Sequence of protein 1:
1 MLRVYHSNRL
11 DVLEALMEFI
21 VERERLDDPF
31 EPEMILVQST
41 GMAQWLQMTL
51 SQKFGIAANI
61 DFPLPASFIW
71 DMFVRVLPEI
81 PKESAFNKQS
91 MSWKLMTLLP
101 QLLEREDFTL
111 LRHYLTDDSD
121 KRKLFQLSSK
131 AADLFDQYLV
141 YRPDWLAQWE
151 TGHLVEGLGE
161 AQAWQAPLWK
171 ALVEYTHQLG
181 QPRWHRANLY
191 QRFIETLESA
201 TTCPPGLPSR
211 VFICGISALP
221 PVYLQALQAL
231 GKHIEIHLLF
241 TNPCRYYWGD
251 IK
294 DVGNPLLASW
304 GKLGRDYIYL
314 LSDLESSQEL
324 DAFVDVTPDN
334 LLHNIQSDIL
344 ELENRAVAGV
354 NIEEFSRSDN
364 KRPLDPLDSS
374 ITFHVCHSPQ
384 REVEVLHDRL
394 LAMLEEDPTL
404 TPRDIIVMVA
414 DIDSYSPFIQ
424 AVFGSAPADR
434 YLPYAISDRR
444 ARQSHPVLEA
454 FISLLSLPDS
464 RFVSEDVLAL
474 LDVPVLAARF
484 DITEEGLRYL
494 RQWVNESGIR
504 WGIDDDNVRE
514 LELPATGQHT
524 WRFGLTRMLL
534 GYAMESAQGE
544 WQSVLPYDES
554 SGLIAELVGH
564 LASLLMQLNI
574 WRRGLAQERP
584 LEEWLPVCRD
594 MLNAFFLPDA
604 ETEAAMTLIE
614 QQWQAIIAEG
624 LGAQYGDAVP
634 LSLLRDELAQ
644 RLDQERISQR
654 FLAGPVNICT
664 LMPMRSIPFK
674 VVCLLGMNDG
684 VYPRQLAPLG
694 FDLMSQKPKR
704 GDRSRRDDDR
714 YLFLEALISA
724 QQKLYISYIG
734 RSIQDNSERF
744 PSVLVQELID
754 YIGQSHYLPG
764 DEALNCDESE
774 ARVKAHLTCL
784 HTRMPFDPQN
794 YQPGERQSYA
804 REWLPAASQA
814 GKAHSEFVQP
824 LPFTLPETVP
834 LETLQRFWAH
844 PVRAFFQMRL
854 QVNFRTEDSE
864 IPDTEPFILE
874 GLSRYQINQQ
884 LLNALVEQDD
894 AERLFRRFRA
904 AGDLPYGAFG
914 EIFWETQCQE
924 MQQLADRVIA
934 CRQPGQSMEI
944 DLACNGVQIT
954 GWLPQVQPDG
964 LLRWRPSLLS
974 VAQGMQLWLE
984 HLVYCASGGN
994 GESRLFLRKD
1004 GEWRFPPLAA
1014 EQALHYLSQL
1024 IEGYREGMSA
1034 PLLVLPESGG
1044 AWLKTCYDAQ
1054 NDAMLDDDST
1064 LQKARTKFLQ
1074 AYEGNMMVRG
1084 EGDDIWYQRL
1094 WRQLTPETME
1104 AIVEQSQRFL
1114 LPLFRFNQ

Interface contacts:
Residue R245 in protein 1 is in contact with residue S15 in protein 2 (closest heavy-atom distance 4.1 Å).
Residue Q321 in protein 1 interacts with residue Q38 in protein 2 (closest heavy-atom distance 3.3 Å).
Residue L16 in protein 1 contacts residue F26 in protein 2 (closest heavy-atom distance 3.5 Å).
Residue D324 in protein 1 contacts residue R13 in protein 2 (closest heavy-atom distance 3.2 Å).
Residue F326 in protein 1 is in contact with residue C14 in protein 2 (closest heavy-atom distance 4.2 Å).
Residue D324 in protein 1 contacts residue C14 in protein 2 (closest heavy-atom distance 2.9 Å).
Residue Q321 in protein 1 is in contact with residue P37 in protein 2 (closest heavy-atom distance 3.8 Å).
Residue D316 in protein 1 contacts residue K41 in protein 2 (closest heavy-atom distance 2.5 Å).
Residue F326 in protein 1 is in contact with residue S15 in protein 2 (closest heavy-atom distance 3.6 Å).
Residue S315 in protein 1 is in contact with residue K44 in protein 2 (closest heavy-atom distance 4.2 Å).
Residue D324 in protein 1 is in contact with residue R12 in protein 2 (closest heavy-atom distance 4.2 Å).
Residue S320 in protein 1 is in contact with residue Q38 in protein 2 (closest heavy-atom distance 4.1 Å).
Residue L317 in protein 1 contacts residue K44 in protein 2 (closest heavy-atom distance 3.9 Å).
Residue Y246 in protein 1 interacts with residue W51 in protein 2 (closest heavy-atom distance 3.5 Å).
Residue V327 in protein 1 contacts residue G16 in protein 2 (closest heavy-atom distance 3.8 Å).
Residue Q321 in protein 1 contacts residue L36 in protein 2 (closest heavy-atom distance 3.5 Å).
Residue E322 in protein 1 is in contact with residue R12 in protein 2 (closest heavy-atom distance 4.0 Å).
Residue Q321 in protein 1 interacts with residue E39 in protein 2 (closest heavy-atom distance 4.3 Å).
Residue D328 in protein 1 contacts residue G16 in protein 2 (closest heavy-atom distance 3.3 Å).
Residue F19 in protein 1 contacts residue R27 in protein 2 (closest heavy-atom distance 3.3 Å).
Residue I20 in protein 1 contacts residue Y30 in protein 2 (closest heavy-atom distance 3.7 Å).
Residue D328 in protein 1 interacts with residue N17 in protein 2 (closest heavy-atom distance 3.8 Å).
Residue D324 in protein 1 is in contact with residue W51 in protein 2 (closest heavy-atom distance 3.8 Å).
Residue A15 in protein 1 contacts residue L23 in protein 2 (closest heavy-atom distance 3.5 Å).
Residue F19 in protein 1 interacts with residue Y30 in protein 2 (closest heavy-atom distance 3.4 Å).
Residue V327 in protein 1 is in contact with residue S18 in protein 2 (closest heavy-atom distance 4.2 Å).
Residue R23 in protein 1 is in contact with residue Y30 in protein 2 (closest heavy-atom distance 3.5 Å).
Residue S320 in protein 1 contacts residue K44 in protein 2 (closest heavy-atom distance 2.4 Å).
Residue E322 in protein 1 contacts residue H48 in protein 2 (closest heavy-atom distance 3.0 Å).
Residue S319 in protein 1 interacts with residue Q38 in protein 2 (closest heavy-atom distance 3.3 Å).
Residue L16 in protein 1 interacts with residue L23 in protein 2 (closest heavy-atom distance 4.1 Å).
Residue Y247 in protein 1 is in contact with residue L52 in protein 2 (closest heavy-atom distance 3.7 Å).
Residue Y246 in protein 1 is in contact with residue L52 in protein 2 (closest heavy-atom distance 3.8 Å).
Residue E24 in protein 1 contacts residue Y30 in protein 2 (closest heavy-atom distance 2.8 Å).
Residue E322 in protein 1 interacts with residue R47 in protein 2 (closest heavy-atom distance 3.6 Å).
Residue F326 in protein 1 is in contact with residue G16 in protein 2 (closest heavy-atom distance 3.3 Å).
Residue E322 in protein 1 contacts residue K44 in protein 2 (closest heavy-atom distance 3.2 Å).
Residue A325 in protein 1 is in contact with residue V22 in protein 2 (closest heavy-atom distance 3.8 Å).
Residue D324 in protein 1 is in contact with residue R47 in protein 2 (closest heavy-atom distance 3.1 Å).
Residue L323 in protein 1 contacts residue R13 in protein 2 (closest heavy-atom distance 4.2 Å).
Residue V12 in protein 1 is in contact with residue L23 in protein 2 (closest heavy-atom distance 4.2 Å).
Residue V327 in protein 1 is in contact with residue N17 in protein 2 (closest heavy-atom distance 4.2 Å).
Residue K252 in protein 1 interacts with residue E45 in protein 2 (closest heavy-atom distance 3.9 Å).
Residue M1 in protein 1 interacts with residue Q38 in protein 2 (closest heavy-atom distance 3.6 Å).
Residue V12 in protein 1 interacts with residue V22 in protein 2 (closest heavy-atom distance 3.8 Å).
Residue F326 in protein 1 contacts residue V22 in protein 2 (closest heavy-atom distance 3.2 Å).
Residue A325 in protein 1 interacts with residue C14 in protein 2 (closest heavy-atom distance 3.8 Å).
Residue Q321 in protein 1 is in contact with residue R12 in protein 2 (closest heavy-atom distance 4.1 Å).
Residue E322 in protein 1 interacts with residue R13 in protein 2 (closest heavy-atom distance 3.7 Å).
Residue S320 in protein 1 interacts with residue E39 in protein 2 (closest heavy-atom distance 3.9 Å).
Residue V327 in protein 1 contacts residue V22 in protein 2 (closest heavy-atom distance 3.9 Å).
Residue Q321 in protein 1 interacts with residue I33 in protein 2 (closest heavy-atom distance 3.5 Å).
Residue R3 in protein 1 contacts residue M34 in protein 2 (closest heavy-atom distance 3.4 Å).
Residue A325 in protein 1 is in contact with residue S15 in protein 2 (closest heavy-atom distance 4.3 Å).
Residue D324 in protein 1 contacts residue S15 in protein 2 (closest heavy-atom distance 3.6 Å).
Residue E24 in protein 1 is in contact with residue M34 in protein 2 (closest heavy-atom distance 3.3 Å).
Residue F19 in protein 1 contacts residue F26 in protein 2 (closest heavy-atom distance 3.5 Å).
Residue L323 in protein 1 contacts residue R12 in protein 2 (closest heavy-atom distance 3.2 Å).
Residue E318 in protein 1 is in contact with residue Q38 in protein 2 (closest heavy-atom distance 4.1 Å).
Residue E322 in protein 1 contacts residue E39 in protein 2 (closest heavy-atom distance 3.4 Å).

The following describes two proteins that form a bound complex.

Sequence of protein 2:
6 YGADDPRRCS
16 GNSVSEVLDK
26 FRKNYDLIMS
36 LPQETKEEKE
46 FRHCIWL